Sequence of protein 1:
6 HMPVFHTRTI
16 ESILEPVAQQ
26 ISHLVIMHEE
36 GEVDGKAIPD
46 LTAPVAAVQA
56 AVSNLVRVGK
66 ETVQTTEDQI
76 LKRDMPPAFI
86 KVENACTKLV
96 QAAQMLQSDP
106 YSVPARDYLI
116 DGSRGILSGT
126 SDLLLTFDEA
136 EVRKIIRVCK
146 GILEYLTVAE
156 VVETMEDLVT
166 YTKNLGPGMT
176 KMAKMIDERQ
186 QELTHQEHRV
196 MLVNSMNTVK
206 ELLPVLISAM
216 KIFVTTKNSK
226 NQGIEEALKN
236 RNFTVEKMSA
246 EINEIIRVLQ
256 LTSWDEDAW

Contacts between the two chains:
Residue P49 in protein 1 is in contact with residue S19 in protein 2 (closest heavy-atom distance 4.1 Å).
Residue H28 in protein 1 contacts residue Q21 in protein 2 (closest heavy-atom distance 3.6 Å).
Residue A56 in protein 1 is in contact with residue G8 in protein 2 (closest heavy-atom distance 3.8 Å).
Residue M32 in protein 1 interacts with residue P22 in protein 2 (closest heavy-atom distance 3.8 Å).
Residue L46 in protein 1 contacts residue S19 in protein 2 (closest heavy-atom distance 3.7 Å).
Residue L60 in protein 1 contacts residue L2 in protein 2 (closest heavy-atom distance 3.6 Å).
Residue A52 in protein 1 is in contact with residue A12 in protein 2 (closest heavy-atom distance 4.0 Å).
Residue V50 in protein 1 is in contact with residue L16 in protein 2 (closest heavy-atom distance 3.7 Å).
Residue Q25 in protein 1 contacts residue R18 in protein 2 (closest heavy-atom distance 3.8 Å).
Residue L128 in protein 1 interacts with residue L2 in protein 2 (closest heavy-atom distance 4.2 Å).
Residue N59 in protein 1 contacts residue A5 in protein 2 (closest heavy-atom distance 3.8 Å).
Residue L29 in protein 1 interacts with residue L17 in protein 2 (closest heavy-atom distance 3.3 Å).
Residue L129 in protein 1 interacts with residue A6 in protein 2 (closest heavy-atom distance 3.8 Å).
Residue F132 in protein 1 interacts with residue L3 in protein 2 (closest heavy-atom distance 3.5 Å).
Residue I121 in protein 1 interacts with residue L9 in protein 2 (closest heavy-atom distance 3.8 Å).
Residue V53 in protein 1 is in contact with residue L9 in protein 2 (closest heavy-atom distance 4.0 Å).
Residue L114 in protein 1 is in contact with residue L16 in protein 2 (closest heavy-atom distance 4.1 Å).
Residue L114 in protein 1 contacts residue A20 in protein 2 (closest heavy-atom distance 3.8 Å).
Residue I18 in protein 1 is in contact with residue A6 in protein 2 (closest heavy-atom distance 3.9 Å).
Residue V22 in protein 1 contacts residue V13 in protein 2 (closest heavy-atom distance 4.1 Å).
Residue A42 in protein 1 contacts residue P22 in protein 2 (closest heavy-atom distance 3.8 Å).
Residue P49 in protein 1 interacts with residue L16 in protein 2 (closest heavy-atom distance 3.6 Å).
Residue A56 in protein 1 contacts residue L9 in protein 2 (closest heavy-atom distance 3.6 Å).
Residue M32 in protein 1 is in contact with residue Q21 in protein 2 (closest heavy-atom distance 3.3 Å).
Residue I121 in protein 1 is in contact with residue V13 in protein 2 (closest heavy-atom distance 3.8 Å).
Residue V57 in protein 1 contacts residue L9 in protein 2 (closest heavy-atom distance 3.7 Å).
Residue L60 in protein 1 interacts with residue L9 in protein 2 (closest heavy-atom distance 3.5 Å).
Residue V22 in protein 1 contacts residue A10 in protein 2 (closest heavy-atom distance 3.9 Å).
Residue M80 in protein 1 contacts residue L2 in protein 2 (closest heavy-atom distance 3.8 Å).
Residue K41 in protein 1 is in contact with residue P22 in protein 2 (closest heavy-atom distance 3.5 Å).
Residue I18 in protein 1 is in contact with residue L3 in protein 2 (closest heavy-atom distance 4.2 Å).
Residue V63 in protein 1 interacts with residue L2 in protein 2 (closest heavy-atom distance 3.5 Å).
Residue V63 in protein 1 is in contact with residue A5 in protein 2 (closest heavy-atom distance 4.1 Å).
Residue A56 in protein 1 contacts residue A12 in protein 2 (closest heavy-atom distance 4.1 Å).
Residue Q25 in protein 1 is in contact with residue L17 in protein 2 (closest heavy-atom distance 3.6 Å).
Residue L46 in protein 1 is in contact with residue L16 in protein 2 (closest heavy-atom distance 4.1 Å).
Residue P44 in protein 1 is in contact with residue Q21 in protein 2 (closest heavy-atom distance 3.4 Å).
Residue L60 in protein 1 is in contact with residue A5 in protein 2 (closest heavy-atom distance 4.0 Å).
Residue S118 in protein 1 interacts with residue L17 in protein 2 (closest heavy-atom distance 3.7 Å).
Residue I18 in protein 1 is in contact with residue K7 in protein 2 (closest heavy-atom distance 3.9 Å).
Residue M32 in protein 1 contacts residue A25 in protein 2 (closest heavy-atom distance 3.3 Å).
Residue I18 in protein 1 is in contact with residue A10 in protein 2 (closest heavy-atom distance 3.7 Å).
Residue V22 in protein 1 interacts with residue S14 in protein 2 (closest heavy-atom distance 3.8 Å).
Residue T14 in protein 1 interacts with residue L3 in protein 2 (closest heavy-atom distance 3.4 Å).
Residue V53 in protein 1 interacts with residue L16 in protein 2 (closest heavy-atom distance 4.0 Å).
Residue V53 in protein 1 contacts residue V13 in protein 2 (closest heavy-atom distance 4.1 Å).
Residue L46 in protein 1 contacts residue A20 in protein 2 (closest heavy-atom distance 3.8 Å).
Residue P44 in protein 1 is in contact with residue A20 in protein 2 (closest heavy-atom distance 3.4 Å).
Residue F132 in protein 1 contacts residue L2 in protein 2 (closest heavy-atom distance 3.2 Å).
Residue P44 in protein 1 contacts residue S19 in protein 2 (closest heavy-atom distance 3.3 Å).
Residue V53 in protein 1 is in contact with residue A12 in protein 2 (closest heavy-atom distance 3.6 Å).
Residue I43 in protein 1 contacts residue A20 in protein 2 (closest heavy-atom distance 3.5 Å).
Residue T125 in protein 1 is in contact with residue A6 in protein 2 (closest heavy-atom distance 4.0 Å).
Residue V38 in protein 1 is in contact with residue P22 in protein 2 (closest heavy-atom distance 4.2 Å).
Residue T125 in protein 1 contacts residue L9 in protein 2 (closest heavy-atom distance 3.4 Å).
Residue L60 in protein 1 contacts residue A6 in protein 2 (closest heavy-atom distance 4.1 Å).
Residue I26 in protein 1 is in contact with residue L17 in protein 2 (closest heavy-atom distance 3.5 Å).
Residue L94 in protein 1 contacts residue L16 in protein 2 (closest heavy-atom distance 3.8 Å).
Residue V63 in protein 1 is in contact with residue P1 in protein 2 (closest heavy-atom distance 3.6 Å).
Residue Q25 in protein 1 contacts residue S14 in protein 2 (closest heavy-atom distance 2.5 Å).

Sequence of protein 2:
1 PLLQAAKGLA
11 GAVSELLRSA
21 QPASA

The following describes two proteins that form a bound complex.